This data describes a binding interaction between two proteins.

Sequence of chain B:
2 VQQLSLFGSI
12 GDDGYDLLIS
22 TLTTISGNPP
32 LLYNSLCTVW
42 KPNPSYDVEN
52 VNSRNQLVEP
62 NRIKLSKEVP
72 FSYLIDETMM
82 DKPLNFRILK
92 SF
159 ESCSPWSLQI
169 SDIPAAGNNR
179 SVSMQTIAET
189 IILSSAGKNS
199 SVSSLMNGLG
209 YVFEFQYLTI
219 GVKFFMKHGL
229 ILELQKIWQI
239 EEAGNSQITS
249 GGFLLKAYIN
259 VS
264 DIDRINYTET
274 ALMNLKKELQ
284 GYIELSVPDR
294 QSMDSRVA

Residue-level contacts at the interface:
Residue R523 in chain A interacts with residue F223 in chain B (closest heavy-atom distance 5.0 Å).
Residue G529 in chain A contacts residue G227 in chain B (closest heavy-atom distance 3.9 Å).
Residue H528 in chain A interacts with residue G227 in chain B (closest heavy-atom distance 2.2 Å).
Residue G529 in chain A contacts residue H226 in chain B (closest heavy-atom distance 4.4 Å).
Residue H528 in chain A contacts residue M224 in chain B (closest heavy-atom distance 4.1 Å).
Residue H528 in chain A interacts with residue H226 in chain B (closest heavy-atom distance 3.7 Å).
Residue H528 in chain A is in contact with residue L228 in chain B (closest heavy-atom distance 4.2 Å).
Residue G529 in chain A interacts with residue M224 in chain B (closest heavy-atom distance 3.8 Å).

Sequence of chain A:
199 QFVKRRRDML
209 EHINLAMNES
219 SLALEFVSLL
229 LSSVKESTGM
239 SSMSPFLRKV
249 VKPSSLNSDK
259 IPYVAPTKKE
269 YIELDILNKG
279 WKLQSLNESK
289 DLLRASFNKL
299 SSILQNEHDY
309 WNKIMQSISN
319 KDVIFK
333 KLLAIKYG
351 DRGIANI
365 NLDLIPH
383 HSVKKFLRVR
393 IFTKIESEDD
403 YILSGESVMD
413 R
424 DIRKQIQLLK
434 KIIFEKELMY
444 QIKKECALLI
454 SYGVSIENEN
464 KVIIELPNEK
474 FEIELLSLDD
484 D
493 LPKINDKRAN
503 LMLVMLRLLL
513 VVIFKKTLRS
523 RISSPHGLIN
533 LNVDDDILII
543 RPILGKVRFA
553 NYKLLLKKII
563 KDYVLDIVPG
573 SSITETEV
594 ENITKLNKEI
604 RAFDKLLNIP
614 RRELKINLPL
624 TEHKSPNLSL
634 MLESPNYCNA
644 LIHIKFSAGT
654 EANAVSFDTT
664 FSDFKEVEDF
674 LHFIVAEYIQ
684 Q